Sequence of the second protein:
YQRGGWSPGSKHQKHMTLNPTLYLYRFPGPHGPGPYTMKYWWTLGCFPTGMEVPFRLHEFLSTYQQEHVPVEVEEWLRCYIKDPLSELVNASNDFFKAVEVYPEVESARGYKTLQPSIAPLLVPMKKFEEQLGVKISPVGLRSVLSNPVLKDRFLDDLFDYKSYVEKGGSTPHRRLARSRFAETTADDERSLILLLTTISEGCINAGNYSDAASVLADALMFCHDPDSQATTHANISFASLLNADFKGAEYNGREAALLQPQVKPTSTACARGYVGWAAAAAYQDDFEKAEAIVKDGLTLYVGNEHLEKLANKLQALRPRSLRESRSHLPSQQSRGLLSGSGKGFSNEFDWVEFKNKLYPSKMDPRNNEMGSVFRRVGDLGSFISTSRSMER

Interface contacts:
Residue M184 in the first protein contacts residue R13 in the second protein (closest heavy-atom distance 4.1 Å).
Residue G183 in the first protein interacts with residue R13 in the second protein (closest heavy-atom distance 3.4 Å).
Residue R190 in the first protein interacts with residue W16 in the second protein (closest heavy-atom distance 4.4 Å).
Residue M182 in the first protein is in contact with residue R13 in the second protein (closest heavy-atom distance 4.6 Å).
Residue M184 in the first protein interacts with residue Q12 in the second protein (closest heavy-atom distance 3.8 Å).
Residue W177 in the first protein contacts residue L28 in the second protein (closest heavy-atom distance 3.5 Å).
Residue M184 in the first protein contacts residue Y11 in the second protein (closest heavy-atom distance 3.5 Å).
Residue M182 in the first protein contacts residue Y11 in the second protein (closest heavy-atom distance 3.8 Å).
Residue M184 in the first protein contacts residue L28 in the second protein (closest heavy-atom distance 3.5 Å).
Residue M184 in the first protein interacts with residue W16 in the second protein (closest heavy-atom distance 4.5 Å).
Residue W177 in the first protein contacts residue W16 in the second protein (closest heavy-atom distance 4.1 Å).

Sequence of the first protein:
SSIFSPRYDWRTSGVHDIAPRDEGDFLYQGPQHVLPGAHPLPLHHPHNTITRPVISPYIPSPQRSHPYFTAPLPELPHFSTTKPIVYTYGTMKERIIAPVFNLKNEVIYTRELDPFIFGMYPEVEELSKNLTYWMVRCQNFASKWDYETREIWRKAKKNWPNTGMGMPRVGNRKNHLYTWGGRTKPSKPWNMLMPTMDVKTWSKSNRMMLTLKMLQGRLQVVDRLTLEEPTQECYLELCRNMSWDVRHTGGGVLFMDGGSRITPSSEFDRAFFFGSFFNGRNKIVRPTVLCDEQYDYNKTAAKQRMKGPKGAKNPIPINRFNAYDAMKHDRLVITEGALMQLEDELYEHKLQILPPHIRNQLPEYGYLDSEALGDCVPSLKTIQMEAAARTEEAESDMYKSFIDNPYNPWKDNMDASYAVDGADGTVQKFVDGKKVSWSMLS

The following describes two proteins that form a bound complex.